Sequence of chain B:
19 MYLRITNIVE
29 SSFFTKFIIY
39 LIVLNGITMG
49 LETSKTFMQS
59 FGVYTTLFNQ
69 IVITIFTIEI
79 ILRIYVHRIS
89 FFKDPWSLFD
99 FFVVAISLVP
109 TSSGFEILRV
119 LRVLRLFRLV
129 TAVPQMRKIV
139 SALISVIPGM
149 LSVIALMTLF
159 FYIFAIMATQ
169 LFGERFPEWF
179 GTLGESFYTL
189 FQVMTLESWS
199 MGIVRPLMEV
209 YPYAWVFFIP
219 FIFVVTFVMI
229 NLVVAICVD

Contacts between the two chains:
Residue T187 in chain A is in contact with residue R203 in chain B (closest heavy-atom distance 3.2 Å).
Residue I137 in chain A contacts residue S150 in chain B (closest heavy-atom distance 3.7 Å).
Residue V121 in chain A contacts residue I161 in chain B (closest heavy-atom distance 4.0 Å).
Residue V128 in chain A is in contact with residue L157 in chain B (closest heavy-atom distance 3.6 Å).
Residue E195 in chain A is in contact with residue W197 in chain B (closest heavy-atom distance 3.7 Å).
Residue E195 in chain A is in contact with residue M199 in chain B (closest heavy-atom distance 3.2 Å).
Residue T193 in chain A is in contact with residue L194 in chain B (closest heavy-atom distance 4.0 Å).
Residue I234 in chain A contacts residue V232 in chain B (closest heavy-atom distance 3.5 Å).
Residue V118 in chain A contacts residue M165 in chain B (closest heavy-atom distance 3.8 Å).
Residue I137 in chain A is in contact with residue L154 in chain B (closest heavy-atom distance 3.4 Å).
Residue I45 in chain A is in contact with residue Y160 in chain B (closest heavy-atom distance 4.0 Å).
Residue V121 in chain A interacts with residue I164 in chain B (closest heavy-atom distance 4.0 Å).
Residue Y186 in chain A contacts residue M206 in chain B (closest heavy-atom distance 3.0 Å).
Residue Q190 in chain A contacts residue W197 in chain B (closest heavy-atom distance 3.9 Å).
Residue V138 in chain A interacts with residue L154 in chain B (closest heavy-atom distance 4.0 Å).
Residue S196 in chain A is in contact with residue M199 in chain B (closest heavy-atom distance 3.2 Å).
Residue G48 in chain A contacts residue Y160 in chain B (closest heavy-atom distance 3.3 Å).
Residue I145 in chain A contacts residue F225 in chain B (closest heavy-atom distance 3.4 Å).
Residue I137 in chain A contacts residue V151 in chain B (closest heavy-atom distance 4.0 Å).
Residue L119 in chain A interacts with residue M165 in chain B (closest heavy-atom distance 3.9 Å).
Residue E195 in chain A interacts with residue S198 in chain B (closest heavy-atom distance 2.8 Å).
Residue W177 in chain A contacts residue R203 in chain B (closest heavy-atom distance 3.1 Å).
Residue G44 in chain A contacts residue Y160 in chain B (closest heavy-atom distance 3.3 Å).
Residue C235 in chain A interacts with residue V236 in chain B (closest heavy-atom distance 4.0 Å).
Residue Y186 in chain A contacts residue V202 in chain B (closest heavy-atom distance 3.1 Å).
Residue Q190 in chain A interacts with residue S198 in chain B (closest heavy-atom distance 2.8 Å).
Residue Q190 in chain A interacts with residue M199 in chain B (closest heavy-atom distance 3.7 Å).
Residue V118 in chain A contacts residue L169 in chain B (closest heavy-atom distance 3.9 Å).
Residue I201 in chain A contacts residue M199 in chain B (closest heavy-atom distance 4.0 Å).
Residue L124 in chain A is in contact with residue I161 in chain B (closest heavy-atom distance 3.7 Å).
Residue F125 in chain A contacts residue I161 in chain B (closest heavy-atom distance 3.3 Å).
Residue T51 in chain A is in contact with residue T167 in chain B (closest heavy-atom distance 4.0 Å).
Residue I234 in chain A contacts residue F225 in chain B (closest heavy-atom distance 4.0 Å).
Residue F189 in chain A is in contact with residue F221 in chain B (closest heavy-atom distance 3.4 Å).
Residue L141 in chain A interacts with residue L154 in chain B (closest heavy-atom distance 3.5 Å).
Residue E195 in chain A is in contact with residue L194 in chain B (closest heavy-atom distance 3.6 Å).
Residue Y186 in chain A interacts with residue W197 in chain B (closest heavy-atom distance 3.4 Å).
Residue T51 in chain A is in contact with residue L181 in chain B (closest heavy-atom distance 3.8 Å).
Residue F125 in chain A interacts with residue F158 in chain B (closest heavy-atom distance 3.9 Å).
Residue Q190 in chain A contacts residue R203 in chain B (closest heavy-atom distance 2.7 Å).
Residue E195 in chain A is in contact with residue S196 in chain B (closest heavy-atom distance 3.1 Å).
Residue Y186 in chain A is in contact with residue S198 in chain B (closest heavy-atom distance 2.9 Å).
Residue M148 in chain A contacts residue F225 in chain B (closest heavy-atom distance 3.6 Å).
Residue V231 in chain A interacts with residue I228 in chain B (closest heavy-atom distance 3.8 Å).
Residue V121 in chain A interacts with residue M165 in chain B (closest heavy-atom distance 3.2 Å).
Residue L141 in chain A contacts residue N229 in chain B (closest heavy-atom distance 3.1 Å).
Residue G48 in chain A is in contact with residue I164 in chain B (closest heavy-atom distance 3.9 Å).
Residue L141 in chain A is in contact with residue F225 in chain B (closest heavy-atom distance 3.6 Å).
Residue M47 in chain A is in contact with residue I164 in chain B (closest heavy-atom distance 4.0 Å).
Residue V118 in chain A is in contact with residue Q168 in chain B (closest heavy-atom distance 3.4 Å).
Residue G200 in chain A contacts residue M199 in chain B (closest heavy-atom distance 3.5 Å).
Residue F125 in chain A contacts residue F162 in chain B (closest heavy-atom distance 4.0 Å).
Residue F189 in chain A is in contact with residue I220 in chain B (closest heavy-atom distance 4.0 Å).
Residue F189 in chain A interacts with residue W197 in chain B (closest heavy-atom distance 3.9 Å).
Residue Y186 in chain A interacts with residue R203 in chain B (closest heavy-atom distance 3.5 Å).
Residue F189 in chain A contacts residue I217 in chain B (closest heavy-atom distance 3.6 Å).
Residue I234 in chain A is in contact with residue N229 in chain B (closest heavy-atom distance 3.4 Å).
Residue L124 in chain A contacts residue Y160 in chain B (closest heavy-atom distance 4.0 Å).
Residue T193 in chain A interacts with residue W197 in chain B (closest heavy-atom distance 2.8 Å).
Residue C235 in chain A contacts residue V232 in chain B (closest heavy-atom distance 2.8 Å).

Sequence of chain A:
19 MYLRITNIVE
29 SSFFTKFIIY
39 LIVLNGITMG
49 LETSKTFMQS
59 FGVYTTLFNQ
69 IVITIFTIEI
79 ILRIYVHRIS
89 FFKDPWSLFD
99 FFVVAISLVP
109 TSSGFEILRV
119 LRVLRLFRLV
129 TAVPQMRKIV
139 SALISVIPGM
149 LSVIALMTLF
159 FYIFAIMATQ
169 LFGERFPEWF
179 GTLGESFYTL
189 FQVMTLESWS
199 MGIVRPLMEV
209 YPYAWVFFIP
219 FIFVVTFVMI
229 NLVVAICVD

These two protein chains interact to form a complex.